This data describes a binding interaction between two proteins.

Contacts between the two chains:
Residue E376 in the first protein is in contact with residue L392 in the second protein (closest heavy-atom distance 3.1 Å).
Residue R187 in the first protein interacts with residue D29 in the second protein (closest heavy-atom distance 3.2 Å).
Residue N269 in the first protein contacts residue D264 in the second protein (closest heavy-atom distance 3.2 Å).
Residue Y8 in the first protein is in contact with residue V192 in the second protein (closest heavy-atom distance 3.3 Å).
Residue R210 in the first protein is in contact with residue H242 in the second protein (closest heavy-atom distance 2.9 Å).
Residue N368 in the first protein interacts with residue P405 in the second protein (closest heavy-atom distance 3.2 Å).
Residue Y8 in the first protein interacts with residue Y193 in the second protein (closest heavy-atom distance 3.3 Å).
Residue I172 in the first protein contacts residue Y124 in the second protein (closest heavy-atom distance 3.2 Å).
Residue V216 in the first protein contacts residue I249 in the second protein (closest heavy-atom distance 3.2 Å).
Residue H215 in the first protein contacts residue E251 in the second protein (closest heavy-atom distance 3.2 Å).
Residue D345 in the first protein is in contact with residue S349 in the second protein (closest heavy-atom distance 2.5 Å).
Residue H215 in the first protein contacts residue G248 in the second protein (closest heavy-atom distance 3.2 Å).
Residue Y8 in the first protein interacts with residue I22 in the second protein (closest heavy-atom distance 3.4 Å).
Residue Q168 in the first protein interacts with residue E76 in the second protein (closest heavy-atom distance 3.1 Å).
Residue E201 in the first protein contacts residue M207 in the second protein (closest heavy-atom distance 3.2 Å).
Residue A432 in the first protein interacts with residue E426 in the second protein (closest heavy-atom distance 3.4 Å).
Residue H215 in the first protein is in contact with residue L247 in the second protein (closest heavy-atom distance 3.3 Å).
Residue D171 in the first protein is in contact with residue Y124 in the second protein (closest heavy-atom distance 3.2 Å).
Residue E300 in the first protein interacts with residue G287 in the second protein (closest heavy-atom distance 2.9 Å).
Residue A428 in the first protein interacts with residue R427 in the second protein (closest heavy-atom distance 3.4 Å).
Residue L273 in the first protein interacts with residue Y271 in the second protein (closest heavy-atom distance 3.3 Å).
Residue Q272 in the first protein contacts residue T288 in the second protein (closest heavy-atom distance 2.8 Å).
Residue S369 in the first protein contacts residue P405 in the second protein (closest heavy-atom distance 3.4 Å).
Residue R380 in the first protein is in contact with residue Y389 in the second protein (closest heavy-atom distance 3.2 Å).
Residue E307 in the first protein interacts with residue M34 in the second protein (closest heavy-atom distance 3.2 Å).
Residue I214 in the first protein interacts with residue K245 in the second protein (closest heavy-atom distance 3.0 Å).
Residue N259 in the first protein is in contact with residue K209 in the second protein (closest heavy-atom distance 3.3 Å).
Residue N294 in the first protein contacts residue A295 in the second protein (closest heavy-atom distance 3.4 Å).
Residue A421 in the first protein interacts with residue A416 in the second protein (closest heavy-atom distance 3.4 Å).
Residue M207 in the first protein contacts residue N241 in the second protein (closest heavy-atom distance 3.0 Å).
Residue D171 in the first protein interacts with residue D122 in the second protein (closest heavy-atom distance 3.4 Å).
Residue A276 in the first protein interacts with residue L286 in the second protein (closest heavy-atom distance 3.1 Å).
Residue Q351 in the first protein is in contact with residue Q350 in the second protein (closest heavy-atom distance 3.4 Å).
Residue Q272 in the first protein interacts with residue L286 in the second protein (closest heavy-atom distance 3.4 Å).
Residue V371 in the first protein interacts with residue R378 in the second protein (closest heavy-atom distance 2.9 Å).
Residue R210 in the first protein is in contact with residue N241 in the second protein (closest heavy-atom distance 3.3 Å).
Residue I214 in the first protein is in contact with residue L247 in the second protein (closest heavy-atom distance 2.9 Å).
Residue T213 in the first protein is in contact with residue K245 in the second protein (closest heavy-atom distance 3.2 Å).
Residue Y8 in the first protein is in contact with residue Y189 in the second protein (closest heavy-atom distance 2.5 Å).
Residue S303 in the first protein is in contact with residue K284 in the second protein (closest heavy-atom distance 3.4 Å).
Residue L205 in the first protein interacts with residue R210 in the second protein (closest heavy-atom distance 3.3 Å).
Residue K47 in the first protein is in contact with residue R391 in the second protein (closest heavy-atom distance 3.3 Å).
Residue Y366 in the first protein interacts with residue A360 in the second protein (closest heavy-atom distance 3.4 Å).
Residue R187 in the first protein interacts with residue W26 in the second protein (closest heavy-atom distance 3.4 Å).
Residue Q417 in the first protein interacts with residue Q417 in the second protein (closest heavy-atom distance 2.4 Å).
Residue E300 in the first protein interacts with residue T288 in the second protein (closest heavy-atom distance 3.2 Å).
Residue D363 in the first protein contacts residue Y389 in the second protein (closest heavy-atom distance 2.6 Å).
Residue R191 in the first protein interacts with residue N200 in the second protein (closest heavy-atom distance 3.3 Å).
Residue S310 in the first protein is in contact with residue R41 in the second protein (closest heavy-atom distance 3.4 Å).
Residue V216 in the first protein is in contact with residue G248 in the second protein (closest heavy-atom distance 3.4 Å).
Residue S212 in the first protein is in contact with residue K245 in the second protein (closest heavy-atom distance 3.0 Å).
Residue A276 in the first protein contacts residue K30 in the second protein (closest heavy-atom distance 2.5 Å).
Residue A414 in the first protein contacts residue E412 in the second protein (closest heavy-atom distance 3.3 Å).
Residue Q168 in the first protein is in contact with residue R79 in the second protein (closest heavy-atom distance 3.1 Å).
Residue E306 in the first protein is in contact with residue R41 in the second protein (closest heavy-atom distance 3.0 Å).
Residue S418 in the first protein contacts residue E412 in the second protein (closest heavy-atom distance 3.4 Å).
Residue V216 in the first protein interacts with residue L247 in the second protein (closest heavy-atom distance 2.9 Å).
Residue Y366 in the first protein is in contact with residue D363 in the second protein (closest heavy-atom distance 3.4 Å).
Residue G50 in the first protein contacts residue R391 in the second protein (closest heavy-atom distance 3.0 Å).
Residue E376 in the first protein is in contact with residue R391 in the second protein (closest heavy-atom distance 3.2 Å).

Sequence of the first protein:
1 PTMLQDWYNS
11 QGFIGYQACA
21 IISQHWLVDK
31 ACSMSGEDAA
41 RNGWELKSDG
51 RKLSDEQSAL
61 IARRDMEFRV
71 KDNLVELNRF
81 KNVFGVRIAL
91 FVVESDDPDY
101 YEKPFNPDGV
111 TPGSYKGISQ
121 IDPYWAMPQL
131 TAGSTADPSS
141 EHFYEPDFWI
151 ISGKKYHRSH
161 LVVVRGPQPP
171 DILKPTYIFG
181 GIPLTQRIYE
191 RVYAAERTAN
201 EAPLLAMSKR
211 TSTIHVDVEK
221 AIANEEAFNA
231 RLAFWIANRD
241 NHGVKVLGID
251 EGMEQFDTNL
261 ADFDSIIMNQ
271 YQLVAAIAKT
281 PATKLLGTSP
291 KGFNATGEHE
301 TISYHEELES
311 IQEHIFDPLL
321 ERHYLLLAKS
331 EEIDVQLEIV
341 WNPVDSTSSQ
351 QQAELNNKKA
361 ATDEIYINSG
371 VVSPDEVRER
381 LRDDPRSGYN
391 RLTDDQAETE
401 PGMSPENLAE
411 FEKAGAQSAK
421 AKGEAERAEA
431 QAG

Sequence of the second protein:
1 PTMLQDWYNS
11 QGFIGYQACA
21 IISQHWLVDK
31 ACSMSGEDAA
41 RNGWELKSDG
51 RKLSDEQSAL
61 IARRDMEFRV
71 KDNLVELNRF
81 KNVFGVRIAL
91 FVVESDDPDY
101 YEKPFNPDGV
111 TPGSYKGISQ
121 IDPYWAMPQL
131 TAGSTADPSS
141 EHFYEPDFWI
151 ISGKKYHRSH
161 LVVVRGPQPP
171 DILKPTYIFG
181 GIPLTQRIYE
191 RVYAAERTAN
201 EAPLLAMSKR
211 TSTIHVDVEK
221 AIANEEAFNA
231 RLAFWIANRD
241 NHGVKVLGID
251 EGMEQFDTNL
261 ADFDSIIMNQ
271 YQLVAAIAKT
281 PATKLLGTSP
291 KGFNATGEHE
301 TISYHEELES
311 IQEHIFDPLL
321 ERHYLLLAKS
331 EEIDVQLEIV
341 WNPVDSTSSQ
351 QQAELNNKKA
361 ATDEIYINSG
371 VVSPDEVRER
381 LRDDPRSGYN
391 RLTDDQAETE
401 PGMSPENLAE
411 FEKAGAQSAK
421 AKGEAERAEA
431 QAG